The following describes two proteins that form a bound complex.

Sequence of protein 1:
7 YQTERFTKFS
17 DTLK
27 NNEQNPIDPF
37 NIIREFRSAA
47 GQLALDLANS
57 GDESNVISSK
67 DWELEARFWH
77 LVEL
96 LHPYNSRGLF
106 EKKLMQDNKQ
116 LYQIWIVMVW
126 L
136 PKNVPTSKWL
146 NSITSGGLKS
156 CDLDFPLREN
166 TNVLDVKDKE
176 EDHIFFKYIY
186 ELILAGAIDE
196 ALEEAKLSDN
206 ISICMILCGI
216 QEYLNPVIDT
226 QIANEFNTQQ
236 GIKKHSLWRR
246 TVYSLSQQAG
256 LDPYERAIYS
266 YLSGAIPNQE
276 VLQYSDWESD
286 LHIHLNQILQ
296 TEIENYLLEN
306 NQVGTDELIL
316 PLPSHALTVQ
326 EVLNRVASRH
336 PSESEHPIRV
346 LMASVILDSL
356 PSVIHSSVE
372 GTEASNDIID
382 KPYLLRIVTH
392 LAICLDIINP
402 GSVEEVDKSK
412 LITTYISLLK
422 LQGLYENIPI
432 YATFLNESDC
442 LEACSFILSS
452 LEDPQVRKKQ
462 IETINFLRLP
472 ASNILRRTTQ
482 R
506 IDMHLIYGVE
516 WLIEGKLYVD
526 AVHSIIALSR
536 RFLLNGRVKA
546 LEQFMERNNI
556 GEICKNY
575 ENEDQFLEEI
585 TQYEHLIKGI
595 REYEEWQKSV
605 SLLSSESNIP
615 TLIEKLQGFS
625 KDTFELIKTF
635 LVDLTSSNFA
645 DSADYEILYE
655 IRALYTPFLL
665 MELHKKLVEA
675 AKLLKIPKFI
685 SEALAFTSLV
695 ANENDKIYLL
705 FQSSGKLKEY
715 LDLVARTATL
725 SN

Sequence of protein 2:
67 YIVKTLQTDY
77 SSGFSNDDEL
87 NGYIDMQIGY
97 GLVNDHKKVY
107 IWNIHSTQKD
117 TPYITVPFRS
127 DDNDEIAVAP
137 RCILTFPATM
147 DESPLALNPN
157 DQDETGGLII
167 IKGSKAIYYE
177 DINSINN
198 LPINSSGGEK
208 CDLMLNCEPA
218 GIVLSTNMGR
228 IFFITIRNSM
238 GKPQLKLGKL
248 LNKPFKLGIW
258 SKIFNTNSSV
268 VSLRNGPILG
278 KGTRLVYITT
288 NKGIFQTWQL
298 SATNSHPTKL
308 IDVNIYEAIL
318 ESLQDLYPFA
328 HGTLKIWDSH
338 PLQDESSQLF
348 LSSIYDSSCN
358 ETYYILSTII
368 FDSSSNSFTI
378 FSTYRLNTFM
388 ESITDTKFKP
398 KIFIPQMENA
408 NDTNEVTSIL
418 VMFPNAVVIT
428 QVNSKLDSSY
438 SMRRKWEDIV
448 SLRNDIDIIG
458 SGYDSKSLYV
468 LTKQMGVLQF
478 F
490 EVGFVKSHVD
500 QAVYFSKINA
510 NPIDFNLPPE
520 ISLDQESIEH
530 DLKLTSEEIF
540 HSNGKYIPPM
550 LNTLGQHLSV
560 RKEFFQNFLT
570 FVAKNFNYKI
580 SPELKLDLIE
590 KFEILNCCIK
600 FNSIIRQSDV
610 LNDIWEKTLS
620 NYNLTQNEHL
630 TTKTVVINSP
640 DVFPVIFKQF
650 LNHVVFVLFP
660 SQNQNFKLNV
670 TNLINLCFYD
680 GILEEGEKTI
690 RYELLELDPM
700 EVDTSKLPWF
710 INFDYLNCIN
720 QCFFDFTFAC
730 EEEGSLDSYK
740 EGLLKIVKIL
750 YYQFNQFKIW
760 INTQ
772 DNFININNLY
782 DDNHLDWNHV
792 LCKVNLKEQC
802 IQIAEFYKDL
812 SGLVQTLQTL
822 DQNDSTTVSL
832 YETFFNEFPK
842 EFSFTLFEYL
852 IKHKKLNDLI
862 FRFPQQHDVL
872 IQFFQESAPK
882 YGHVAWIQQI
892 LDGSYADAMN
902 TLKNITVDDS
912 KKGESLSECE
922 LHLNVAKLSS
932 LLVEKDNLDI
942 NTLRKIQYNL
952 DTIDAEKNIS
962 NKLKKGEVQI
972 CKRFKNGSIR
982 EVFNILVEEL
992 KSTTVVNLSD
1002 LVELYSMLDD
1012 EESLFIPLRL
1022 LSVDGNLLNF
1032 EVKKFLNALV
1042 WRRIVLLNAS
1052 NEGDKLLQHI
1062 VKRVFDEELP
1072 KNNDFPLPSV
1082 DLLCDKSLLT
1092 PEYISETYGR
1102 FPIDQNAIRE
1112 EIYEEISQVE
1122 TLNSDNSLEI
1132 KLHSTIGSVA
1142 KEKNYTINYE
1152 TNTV

Contacts between the two chains:
Residue L944 in protein 2 contacts residue E666 in protein 1 (closest heavy-atom distance 3.5 Å).
Residue V934 in protein 2 contacts residue L539 in protein 1 (closest heavy-atom distance 3.3 Å).
Residue L933 in protein 2 is in contact with residue V543 in protein 1 (closest heavy-atom distance 3.7 Å).
Residue E1013 in protein 2 contacts residue S609 in protein 1 (closest heavy-atom distance 3.1 Å).
Residue N824 in protein 2 is in contact with residue Q481 in protein 1 (closest heavy-atom distance 3.1 Å).
Residue Q948 in protein 2 is in contact with residue E598 in protein 1 (closest heavy-atom distance 3.4 Å).
Residue D952 in protein 2 contacts residue L606 in protein 1 (closest heavy-atom distance 3.1 Å).
Residue V870 in protein 2 is in contact with residue N474 in protein 1 (closest heavy-atom distance 3.7 Å).
Residue E935 in protein 2 is in contact with residue L539 in protein 1 (closest heavy-atom distance 3.3 Å).
Residue Y896 in protein 2 is in contact with residue N540 in protein 1 (closest heavy-atom distance 3.1 Å).
Residue D952 in protein 2 contacts residue Q601 in protein 1 (closest heavy-atom distance 3.3 Å).
Residue Q866 in protein 2 is in contact with residue M508 in protein 1 (closest heavy-atom distance 3.1 Å).
Residue Q866 in protein 2 is in contact with residue Y512 in protein 1 (closest heavy-atom distance 3.5 Å).
Residue L871 in protein 2 contacts residue R478 in protein 1 (closest heavy-atom distance 3.5 Å).
Residue K966 in protein 2 contacts residue S611 in protein 1 (closest heavy-atom distance 3.7 Å).
Residue N938 in protein 2 contacts residue L658 in protein 1 (closest heavy-atom distance 3.0 Å).
Residue D955 in protein 2 is in contact with residue K602 in protein 1 (closest heavy-atom distance 3.2 Å).
Residue E968 in protein 2 contacts residue E610 in protein 1 (closest heavy-atom distance 3.5 Å).
Residue Q867 in protein 2 contacts residue T480 in protein 1 (closest heavy-atom distance 3.0 Å).
Residue G894 in protein 2 interacts with residue D507 in protein 1 (closest heavy-atom distance 2.8 Å).
Residue K928 in protein 2 interacts with residue I594 in protein 1 (closest heavy-atom distance 3.7 Å).
Residue I891 in protein 2 is in contact with residue R542 in protein 1 (closest heavy-atom distance 3.4 Å).
Residue L933 in protein 2 is in contact with residue L538 in protein 1 (closest heavy-atom distance 3.5 Å).
Residue L933 in protein 2 is in contact with residue G541 in protein 1 (closest heavy-atom distance 3.8 Å).
Residue R1064 in protein 2 is in contact with residue S605 in protein 1 (closest heavy-atom distance 3.2 Å).
Residue H868 in protein 2 interacts with residue Q481 in protein 1 (closest heavy-atom distance 3.4 Å).
Residue K1144 in protein 2 contacts residue N726 in protein 1 (closest heavy-atom distance 3.4 Å).
Residue I941 in protein 2 is in contact with residue M665 in protein 1 (closest heavy-atom distance 3.7 Å).
Residue L933 in protein 2 contacts residue N540 in protein 1 (closest heavy-atom distance 3.5 Å).
Residue D825 in protein 2 contacts residue Q481 in protein 1 (closest heavy-atom distance 3.2 Å).
Residue V870 in protein 2 contacts residue R477 in protein 1 (closest heavy-atom distance 3.7 Å).
Residue E1068 in protein 2 is in contact with residue L606 in protein 1 (closest heavy-atom distance 3.4 Å).
Residue Q889 in protein 2 contacts residue R477 in protein 1 (closest heavy-atom distance 3.5 Å).
Residue Y896 in protein 2 interacts with residue G541 in protein 1 (closest heavy-atom distance 3.7 Å).
Residue R945 in protein 2 interacts with residue Y597 in protein 1 (closest heavy-atom distance 3.5 Å).
Residue L892 in protein 2 contacts residue I511 in protein 1 (closest heavy-atom distance 3.3 Å).
Residue Q948 in protein 2 interacts with residue Y597 in protein 1 (closest heavy-atom distance 3.2 Å).
Residue F1016 in protein 2 interacts with residue L606 in protein 1 (closest heavy-atom distance 3.7 Å).
Residue N858 in protein 2 is in contact with residue K544 in protein 1 (closest heavy-atom distance 3.2 Å).
Residue I941 in protein 2 interacts with residue K669 in protein 1 (closest heavy-atom distance 3.7 Å).
Residue N959 in protein 2 interacts with residue L606 in protein 1 (closest heavy-atom distance 3.6 Å).
Residue I1017 in protein 2 contacts residue L606 in protein 1 (closest heavy-atom distance 3.3 Å).
Residue G894 in protein 2 is in contact with residue N540 in protein 1 (closest heavy-atom distance 3.5 Å).
Residue G894 in protein 2 is in contact with residue R542 in protein 1 (closest heavy-atom distance 3.3 Å).
Residue L892 in protein 2 is in contact with residue Q548 in protein 1 (closest heavy-atom distance 3.8 Å).
Residue D955 in protein 2 interacts with residue L606 in protein 1 (closest heavy-atom distance 3.4 Å).
Residue P865 in protein 2 contacts residue R477 in protein 1 (closest heavy-atom distance 3.4 Å).
Residue Q866 in protein 2 contacts residue Q548 in protein 1 (closest heavy-atom distance 3.8 Å).
Residue D893 in protein 2 contacts residue D507 in protein 1 (closest heavy-atom distance 3.1 Å).
Residue K963 in protein 2 is in contact with residue L607 in protein 1 (closest heavy-atom distance 3.8 Å).
Residue D893 in protein 2 interacts with residue I506 in protein 1 (closest heavy-atom distance 3.6 Å).
Residue E968 in protein 2 is in contact with residue S611 in protein 1 (closest heavy-atom distance 3.3 Å).
Residue D940 in protein 2 contacts residue F662 in protein 1 (closest heavy-atom distance 3.0 Å).
Residue D825 in protein 2 interacts with residue R482 in protein 1 (closest heavy-atom distance 3.2 Å).
Residue D893 in protein 2 contacts residue R542 in protein 1 (closest heavy-atom distance 3.7 Å).
Residue N938 in protein 2 interacts with residue F662 in protein 1 (closest heavy-atom distance 3.5 Å).
Residue Q867 in protein 2 is in contact with residue Q481 in protein 1 (closest heavy-atom distance 3.7 Å).
Residue E1068 in protein 2 contacts residue S605 in protein 1 (closest heavy-atom distance 3.4 Å).
Residue K928 in protein 2 contacts residue E598 in protein 1 (closest heavy-atom distance 3.2 Å).
Residue L892 in protein 2 contacts residue R542 in protein 1 (closest heavy-atom distance 3.2 Å).